Sequence of protein 1:
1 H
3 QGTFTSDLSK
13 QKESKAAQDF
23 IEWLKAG

Sequence of protein 2:
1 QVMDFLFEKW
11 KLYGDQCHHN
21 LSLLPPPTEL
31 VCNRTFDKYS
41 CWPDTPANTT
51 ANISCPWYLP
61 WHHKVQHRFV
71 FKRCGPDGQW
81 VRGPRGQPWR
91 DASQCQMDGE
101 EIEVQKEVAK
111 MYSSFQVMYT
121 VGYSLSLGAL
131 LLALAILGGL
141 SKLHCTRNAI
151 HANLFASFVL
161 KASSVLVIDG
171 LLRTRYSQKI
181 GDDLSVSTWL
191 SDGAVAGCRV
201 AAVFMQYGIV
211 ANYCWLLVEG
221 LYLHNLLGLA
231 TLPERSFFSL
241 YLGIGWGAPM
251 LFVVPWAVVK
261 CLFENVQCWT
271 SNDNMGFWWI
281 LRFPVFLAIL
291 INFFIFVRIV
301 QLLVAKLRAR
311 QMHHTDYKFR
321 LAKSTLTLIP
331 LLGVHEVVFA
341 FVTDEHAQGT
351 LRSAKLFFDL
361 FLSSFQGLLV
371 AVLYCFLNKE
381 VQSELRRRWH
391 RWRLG

This data describes a binding interaction between two proteins.

Residue-level contacts at the interface:
Residue V108 in protein 2 interacts with residue Q13 in protein 1 (closest heavy-atom distance 3.5 Å).
Residue I209 in protein 2 interacts with residue H1 in protein 1 (closest heavy-atom distance 3.7 Å).
Residue Q206 in protein 2 contacts residue H1 in protein 1 (closest heavy-atom distance 2.9 Å).
Residue V186 in protein 2 is in contact with residue W25 in protein 1 (closest heavy-atom distance 4.0 Å).
Residue I180 in protein 2 is in contact with residue D21 in protein 1 (closest heavy-atom distance 3.6 Å).
Residue S271 in protein 2 contacts residue K12 in protein 1 (closest heavy-atom distance 3.7 Å).
Residue A109 in protein 2 contacts residue Q13 in protein 1 (closest heavy-atom distance 3.8 Å).
Residue R352 in protein 2 is in contact with residue T5 in protein 1 (closest heavy-atom distance 3.6 Å).
Residue D183 in protein 2 interacts with residue W25 in protein 1 (closest heavy-atom distance 3.6 Å).
Residue L356 in protein 2 interacts with residue T5 in protein 1 (closest heavy-atom distance 3.9 Å).
Residue N272 in protein 2 contacts residue K12 in protein 1 (closest heavy-atom distance 3.4 Å).
Residue L6 in protein 2 is in contact with residue I23 in protein 1 (closest heavy-atom distance 4.0 Å).
Residue Y119 in protein 2 contacts residue F6 in protein 1 (closest heavy-atom distance 3.6 Å).
Residue Y39 in protein 2 is in contact with residue L26 in protein 1 (closest heavy-atom distance 3.4 Å).
Residue R352 in protein 2 interacts with residue D9 in protein 1 (closest heavy-atom distance 3.1 Å).
Residue W10 in protein 2 contacts residue F22 in protein 1 (closest heavy-atom distance 3.7 Å).
Residue W278 in protein 2 contacts residue G4 in protein 1 (closest heavy-atom distance 3.9 Å).
Residue V2 in protein 2 interacts with residue A19 in protein 1 (closest heavy-atom distance 3.9 Å).
Residue M3 in protein 2 is in contact with residue F22 in protein 1 (closest heavy-atom distance 3.6 Å).
Residue Y123 in protein 2 interacts with residue Q3 in protein 1 (closest heavy-atom distance 2.9 Å).
Residue Y112 in protein 2 is in contact with residue D9 in protein 1 (closest heavy-atom distance 3.4 Å).
Residue F115 in protein 2 is in contact with residue F6 in protein 1 (closest heavy-atom distance 3.9 Å).
Residue L360 in protein 2 is in contact with residue F6 in protein 1 (closest heavy-atom distance 3.8 Å).
Residue D344 in protein 2 contacts residue T5 in protein 1 (closest heavy-atom distance 4.0 Å).
Residue T270 in protein 2 interacts with residue S8 in protein 1 (closest heavy-atom distance 3.7 Å).
Residue Y112 in protein 2 contacts residue F6 in protein 1 (closest heavy-atom distance 3.6 Å).
Residue W10 in protein 2 is in contact with residue W25 in protein 1 (closest heavy-atom distance 3.6 Å).
Residue M3 in protein 2 is in contact with residue A18 in protein 1 (closest heavy-atom distance 3.4 Å).
Residue W278 in protein 2 interacts with residue T5 in protein 1 (closest heavy-atom distance 3.3 Å).
Residue Q267 in protein 2 interacts with residue E15 in protein 1 (closest heavy-atom distance 3.4 Å).
Residue Y119 in protein 2 is in contact with residue Q3 in protein 1 (closest heavy-atom distance 3.6 Å).
Residue L356 in protein 2 is in contact with residue D9 in protein 1 (closest heavy-atom distance 3.7 Å).
Residue Y39 in protein 2 contacts residue K27 in protein 1 (closest heavy-atom distance 3.7 Å).
Residue Y176 in protein 2 is in contact with residue E15 in protein 1 (closest heavy-atom distance 3.6 Å).
Residue V285 in protein 2 is in contact with residue H1 in protein 1 (closest heavy-atom distance 3.6 Å).
Residue M3 in protein 2 interacts with residue A19 in protein 1 (closest heavy-atom distance 3.6 Å).
Residue V2 in protein 2 is in contact with residue E15 in protein 1 (closest heavy-atom distance 3.5 Å).
Residue Q116 in protein 2 contacts residue L10 in protein 1 (closest heavy-atom distance 3.4 Å).
Residue Q96 in protein 2 is in contact with residue K27 in protein 1 (closest heavy-atom distance 3.7 Å).
Residue W189 in protein 2 is in contact with residue A18 in protein 1 (closest heavy-atom distance 3.6 Å).
Residue V165 in protein 2 interacts with residue Q3 in protein 1 (closest heavy-atom distance 3.6 Å).
Residue M3 in protein 2 contacts residue E15 in protein 1 (closest heavy-atom distance 3.3 Å).
Residue Y213 in protein 2 interacts with residue H1 in protein 1 (closest heavy-atom distance 3.9 Å).
Residue V186 in protein 2 is in contact with residue F22 in protein 1 (closest heavy-atom distance 3.6 Å).
Residue L6 in protein 2 contacts residue F22 in protein 1 (closest heavy-atom distance 3.7 Å).
Residue S271 in protein 2 interacts with residue S11 in protein 1 (closest heavy-atom distance 3.7 Å).
Residue Y112 in protein 2 is in contact with residue L10 in protein 1 (closest heavy-atom distance 3.9 Å).
Residue Y58 in protein 2 is in contact with residue L26 in protein 1 (closest heavy-atom distance 3.6 Å).
Residue G181 in protein 2 interacts with residue W25 in protein 1 (closest heavy-atom distance 3.2 Å).
Residue L360 in protein 2 contacts residue Q3 in protein 1 (closest heavy-atom distance 3.7 Å).
Residue T270 in protein 2 interacts with residue S11 in protein 1 (closest heavy-atom distance 3.0 Å).
Residue W278 in protein 2 interacts with residue H1 in protein 1 (closest heavy-atom distance 3.4 Å).
Residue N272 in protein 2 contacts residue S8 in protein 1 (closest heavy-atom distance 3.8 Å).
Residue L281 in protein 2 interacts with residue H1 in protein 1 (closest heavy-atom distance 3.5 Å).
Residue Q1 in protein 2 is in contact with residue E15 in protein 1 (closest heavy-atom distance 3.0 Å).
Residue Q96 in protein 2 contacts residue E24 in protein 1 (closest heavy-atom distance 3.0 Å).
Residue Y176 in protein 2 contacts residue K14 in protein 1 (closest heavy-atom distance 3.5 Å).
Residue Y112 in protein 2 is in contact with residue Q13 in protein 1 (closest heavy-atom distance 3.5 Å).
Residue Q105 in protein 2 contacts residue Q20 in protein 1 (closest heavy-atom distance 3.0 Å).
Residue W10 in protein 2 contacts residue L26 in protein 1 (closest heavy-atom distance 3.9 Å).